These two protein chains interact to form a complex.

Sequence of protein 1:
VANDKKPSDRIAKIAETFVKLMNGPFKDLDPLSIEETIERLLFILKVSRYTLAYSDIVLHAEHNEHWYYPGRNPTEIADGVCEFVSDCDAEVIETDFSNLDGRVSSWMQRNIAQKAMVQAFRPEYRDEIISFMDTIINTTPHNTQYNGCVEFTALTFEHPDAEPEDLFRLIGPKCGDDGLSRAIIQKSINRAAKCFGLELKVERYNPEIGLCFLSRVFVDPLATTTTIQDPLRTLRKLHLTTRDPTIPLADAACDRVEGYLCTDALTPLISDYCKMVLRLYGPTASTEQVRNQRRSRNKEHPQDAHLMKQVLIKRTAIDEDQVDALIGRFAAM

Contacts between the two chains:
Residue D580 in protein 2 is in contact with residue T761 in protein 1 (closest heavy-atom distance 5.0 Å).

Sequence of protein 2:
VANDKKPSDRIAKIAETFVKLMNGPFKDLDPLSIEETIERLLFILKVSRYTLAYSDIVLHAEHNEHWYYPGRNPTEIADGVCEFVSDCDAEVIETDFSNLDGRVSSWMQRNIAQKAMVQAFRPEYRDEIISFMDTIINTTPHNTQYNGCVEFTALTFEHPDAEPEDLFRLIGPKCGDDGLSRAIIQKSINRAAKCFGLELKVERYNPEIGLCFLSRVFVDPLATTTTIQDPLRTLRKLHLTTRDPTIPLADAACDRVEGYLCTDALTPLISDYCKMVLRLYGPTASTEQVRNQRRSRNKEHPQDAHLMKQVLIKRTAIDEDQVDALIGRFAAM